Interface contacts:
Residue W78 in chain A is in contact with residue R71 in chain B (closest heavy-atom distance 4.3 Å).
Residue E83 in chain A interacts with residue R71 in chain B (closest heavy-atom distance 4.4 Å).
Residue T79 in chain A is in contact with residue A70 in chain B (closest heavy-atom distance 4.0 Å).
Residue T79 in chain A is in contact with residue R71 in chain B (closest heavy-atom distance 4.4 Å).

Sequence of chain B:
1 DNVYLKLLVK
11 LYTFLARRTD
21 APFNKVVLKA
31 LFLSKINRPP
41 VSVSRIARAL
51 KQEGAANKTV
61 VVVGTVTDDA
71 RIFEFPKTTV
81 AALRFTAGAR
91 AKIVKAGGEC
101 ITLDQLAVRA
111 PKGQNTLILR

The following describes two proteins that form a bound complex.

Sequence of chain A:
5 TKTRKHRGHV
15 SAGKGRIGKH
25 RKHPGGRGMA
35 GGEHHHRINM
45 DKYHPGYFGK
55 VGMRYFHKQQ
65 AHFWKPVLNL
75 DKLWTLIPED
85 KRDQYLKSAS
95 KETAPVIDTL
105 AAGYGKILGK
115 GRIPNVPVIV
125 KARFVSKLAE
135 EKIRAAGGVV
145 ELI